Residue-level contacts at the interface:
Residue R252 in protein 2 is in contact with residue A12 in protein 1 (closest heavy-atom distance 3.1 Å).
Residue L20 in protein 2 is in contact with residue E48 in protein 1 (closest heavy-atom distance 2.7 Å).
Residue I17 in protein 2 is in contact with residue Y34 in protein 1 (closest heavy-atom distance 3.1 Å).
Residue I23 in protein 2 contacts residue S250 in protein 1 (closest heavy-atom distance 2.6 Å).
Residue E48 in protein 2 is in contact with residue D18 in protein 1 (closest heavy-atom distance 2.6 Å).
Residue Q233 in protein 2 interacts with residue N206 in protein 1 (closest heavy-atom distance 2.9 Å).
Residue T210 in protein 2 contacts residue E232 in protein 1 (closest heavy-atom distance 2.9 Å).
Residue G247 in protein 2 interacts with residue P25 in protein 1 (closest heavy-atom distance 3.3 Å).
Residue G11 in protein 2 interacts with residue Y234 in protein 1 (closest heavy-atom distance 2.8 Å).
Residue E198 in protein 2 is in contact with residue H202 in protein 1 (closest heavy-atom distance 3.3 Å).
Residue I17 in protein 2 is in contact with residue I33 in protein 1 (closest heavy-atom distance 3.1 Å).
Residue I33 in protein 2 contacts residue E15 in protein 1 (closest heavy-atom distance 3.1 Å).
Residue A196 in protein 2 contacts residue H202 in protein 1 (closest heavy-atom distance 2.9 Å).
Residue P25 in protein 2 interacts with residue G247 in protein 1 (closest heavy-atom distance 3.3 Å).
Residue I33 in protein 2 is in contact with residue I17 in protein 1 (closest heavy-atom distance 3.1 Å).
Residue M249 in protein 2 interacts with residue I23 in protein 1 (closest heavy-atom distance 3.3 Å).
Residue H202 in protein 2 is in contact with residue A196 in protein 1 (closest heavy-atom distance 2.9 Å).
Residue Y246 in protein 2 interacts with residue Y246 in protein 1 (closest heavy-atom distance 3.3 Å).
Residue H202 in protein 2 is in contact with residue S197 in protein 1 (closest heavy-atom distance 3.2 Å).
Residue I31 in protein 2 contacts residue A14 in protein 1 (closest heavy-atom distance 3.2 Å).
Residue E232 in protein 2 contacts residue T210 in protein 1 (closest heavy-atom distance 2.9 Å).
Residue I17 in protein 2 is in contact with residue R35 in protein 1 (closest heavy-atom distance 3.3 Å).
Residue L20 in protein 2 interacts with residue I251 in protein 1 (closest heavy-atom distance 3.3 Å).
Residue N206 in protein 2 contacts residue Q233 in protein 1 (closest heavy-atom distance 2.9 Å).
Residue P10 in protein 2 is in contact with residue T230 in protein 1 (closest heavy-atom distance 3.3 Å).
Residue E15 in protein 2 is in contact with residue P32 in protein 1 (closest heavy-atom distance 3.2 Å).
Residue G30 in protein 2 interacts with residue A14 in protein 1 (closest heavy-atom distance 3.2 Å).
Residue M249 in protein 2 is in contact with residue Q24 in protein 1 (closest heavy-atom distance 2.9 Å).
Residue R235 in protein 2 contacts residue E212 in protein 1 (closest heavy-atom distance 3.1 Å).
Residue S13 in protein 2 contacts residue G30 in protein 1 (closest heavy-atom distance 3.1 Å).
Residue D18 in protein 2 interacts with residue I44 in protein 1 (closest heavy-atom distance 3.1 Å).
Residue P32 in protein 2 interacts with residue E15 in protein 1 (closest heavy-atom distance 3.2 Å).
Residue T230 in protein 2 contacts residue P10 in protein 1 (closest heavy-atom distance 3.3 Å).
Residue R35 in protein 2 interacts with residue I17 in protein 1 (closest heavy-atom distance 3.3 Å).
Residue Q24 in protein 2 contacts residue M249 in protein 1 (closest heavy-atom distance 2.9 Å).
Residue V27 in protein 2 is in contact with residue S13 in protein 1 (closest heavy-atom distance 3.2 Å).
Residue S250 in protein 2 interacts with residue I23 in protein 1 (closest heavy-atom distance 2.6 Å).
Residue S13 in protein 2 contacts residue I28 in protein 1 (closest heavy-atom distance 3.0 Å).
Residue S13 in protein 2 interacts with residue V27 in protein 1 (closest heavy-atom distance 3.2 Å).
Residue A12 in protein 2 is in contact with residue R252 in protein 1 (closest heavy-atom distance 3.1 Å).
Residue Y34 in protein 2 contacts residue I17 in protein 1 (closest heavy-atom distance 3.1 Å).
Residue D18 in protein 2 contacts residue E48 in protein 1 (closest heavy-atom distance 2.6 Å).
Residue A14 in protein 2 contacts residue I31 in protein 1 (closest heavy-atom distance 3.2 Å).
Residue E48 in protein 2 is in contact with residue L20 in protein 1 (closest heavy-atom distance 2.7 Å).
Residue F16 in protein 2 contacts residue R35 in protein 1 (closest heavy-atom distance 3.3 Å).
Residue E15 in protein 2 interacts with residue I33 in protein 1 (closest heavy-atom distance 3.1 Å).
Residue E212 in protein 2 contacts residue R235 in protein 1 (closest heavy-atom distance 3.1 Å).
Residue G30 in protein 2 is in contact with residue S13 in protein 1 (closest heavy-atom distance 3.1 Å).
Residue I28 in protein 2 interacts with residue S13 in protein 1 (closest heavy-atom distance 3.0 Å).
Residue I44 in protein 2 is in contact with residue D18 in protein 1 (closest heavy-atom distance 3.1 Å).
Residue R35 in protein 2 interacts with residue F16 in protein 1 (closest heavy-atom distance 3.3 Å).
Residue E48 in protein 2 interacts with residue K19 in protein 1 (closest heavy-atom distance 3.0 Å).
Residue S197 in protein 2 is in contact with residue H202 in protein 1 (closest heavy-atom distance 3.2 Å).
Residue I33 in protein 2 is in contact with residue F16 in protein 1 (closest heavy-atom distance 3.1 Å).
Residue Y234 in protein 2 is in contact with residue G11 in protein 1 (closest heavy-atom distance 2.8 Å).
Residue F16 in protein 2 is in contact with residue I33 in protein 1 (closest heavy-atom distance 3.1 Å).
Residue K19 in protein 2 contacts residue E48 in protein 1 (closest heavy-atom distance 3.0 Å).
Residue A14 in protein 2 is in contact with residue G30 in protein 1 (closest heavy-atom distance 3.2 Å).
Residue I251 in protein 2 interacts with residue L20 in protein 1 (closest heavy-atom distance 3.3 Å).
Residue I23 in protein 2 contacts residue M249 in protein 1 (closest heavy-atom distance 3.3 Å).

These two protein chains interact to form a complex.

Sequence of protein 1:
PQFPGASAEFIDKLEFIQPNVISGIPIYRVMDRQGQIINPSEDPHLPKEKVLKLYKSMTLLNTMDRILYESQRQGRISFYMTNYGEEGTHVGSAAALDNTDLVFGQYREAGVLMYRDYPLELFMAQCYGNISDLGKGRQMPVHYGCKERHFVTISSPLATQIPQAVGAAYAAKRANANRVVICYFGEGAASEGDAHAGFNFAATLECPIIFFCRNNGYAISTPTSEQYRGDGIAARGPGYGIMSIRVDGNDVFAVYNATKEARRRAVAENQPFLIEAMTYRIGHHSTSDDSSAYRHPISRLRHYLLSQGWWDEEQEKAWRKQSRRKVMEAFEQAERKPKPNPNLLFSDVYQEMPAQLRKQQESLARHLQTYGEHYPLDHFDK

Sequence of protein 2:
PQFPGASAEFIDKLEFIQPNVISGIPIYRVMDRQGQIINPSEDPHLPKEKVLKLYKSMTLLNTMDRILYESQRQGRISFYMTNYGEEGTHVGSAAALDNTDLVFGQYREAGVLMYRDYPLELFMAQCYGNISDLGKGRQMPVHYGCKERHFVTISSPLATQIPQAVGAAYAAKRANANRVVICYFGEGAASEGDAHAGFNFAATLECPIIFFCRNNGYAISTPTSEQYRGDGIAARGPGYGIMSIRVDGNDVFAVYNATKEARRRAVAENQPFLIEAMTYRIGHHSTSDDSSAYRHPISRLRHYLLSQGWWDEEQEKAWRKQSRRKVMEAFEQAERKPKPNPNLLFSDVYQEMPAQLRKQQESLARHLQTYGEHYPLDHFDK